Sequence of protein 2:
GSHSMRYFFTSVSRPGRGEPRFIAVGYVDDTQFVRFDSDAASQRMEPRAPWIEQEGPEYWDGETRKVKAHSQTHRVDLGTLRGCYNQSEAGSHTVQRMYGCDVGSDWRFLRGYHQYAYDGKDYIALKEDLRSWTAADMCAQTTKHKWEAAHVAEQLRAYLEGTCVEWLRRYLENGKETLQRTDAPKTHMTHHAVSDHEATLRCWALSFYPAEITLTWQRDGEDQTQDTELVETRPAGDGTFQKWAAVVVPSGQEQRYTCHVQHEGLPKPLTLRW

Contacts between the two chains:
Residue H114 in protein 2 interacts with residue L3 in protein 1 (closest heavy-atom distance 4.9 Å).
Residue T73 in protein 2 contacts residue Q8 in protein 1 (closest heavy-atom distance 3.7 Å).
Residue Y99 in protein 2 interacts with residue I6 in protein 1 (closest heavy-atom distance 4.3 Å).
Residue F33 in protein 2 is in contact with residue S1 in protein 1 (closest heavy-atom distance 4.7 Å).
Residue Q72 in protein 2 is in contact with residue Q8 in protein 1 (closest heavy-atom distance 4.9 Å).
Residue R97 in protein 2 is in contact with residue Q8 in protein 1 (closest heavy-atom distance 4.8 Å).
Residue V76 in protein 2 contacts residue Q8 in protein 1 (closest heavy-atom distance 3.6 Å).
Residue W147 in protein 2 interacts with residue T7 in protein 1 (closest heavy-atom distance 3.6 Å).
Residue R97 in protein 2 contacts residue T7 in protein 1 (closest heavy-atom distance 2.8 Å).
Residue M5 in protein 2 is in contact with residue S1 in protein 1 (closest heavy-atom distance 3.7 Å).
Residue T143 in protein 2 is in contact with residue V9 in protein 1 (closest heavy-atom distance 3.1 Å).
Residue K66 in protein 2 interacts with residue L2 in protein 1 (closest heavy-atom distance 2.9 Å).
Residue R97 in protein 2 is in contact with residue I6 in protein 1 (closest heavy-atom distance 3.4 Å).
Residue L156 in protein 2 is in contact with residue L3 in protein 1 (closest heavy-atom distance 3.7 Å).
Residue K66 in protein 2 interacts with residue S1 in protein 1 (closest heavy-atom distance 3.8 Å).
Residue Y99 in protein 2 contacts residue L3 in protein 1 (closest heavy-atom distance 3.1 Å).
Residue H114 in protein 2 interacts with residue I6 in protein 1 (closest heavy-atom distance 4.1 Å).
Residue K146 in protein 2 is in contact with residue V9 in protein 1 (closest heavy-atom distance 4.7 Å).
Residue Y116 in protein 2 interacts with residue V9 in protein 1 (closest heavy-atom distance 3.6 Å).
Residue D77 in protein 2 contacts residue T7 in protein 1 (closest heavy-atom distance 4.6 Å).
Residue H70 in protein 2 is in contact with residue L2 in protein 1 (closest heavy-atom distance 4.0 Å).
Residue Y99 in protein 2 contacts residue L2 in protein 1 (closest heavy-atom distance 3.2 Å).
Residue M45 in protein 2 contacts residue L2 in protein 1 (closest heavy-atom distance 4.8 Å).
Residue E63 in protein 2 contacts residue L2 in protein 1 (closest heavy-atom distance 3.1 Å).
Residue W147 in protein 2 interacts with residue Q8 in protein 1 (closest heavy-atom distance 2.7 Å).
Residue D77 in protein 2 interacts with residue V9 in protein 1 (closest heavy-atom distance 2.9 Å).
Residue H70 in protein 2 interacts with residue I6 in protein 1 (closest heavy-atom distance 3.5 Å).
Residue A69 in protein 2 interacts with residue I6 in protein 1 (closest heavy-atom distance 4.7 Å).
Residue L81 in protein 2 contacts residue V9 in protein 1 (closest heavy-atom distance 3.7 Å).
Residue Y123 in protein 2 contacts residue V9 in protein 1 (closest heavy-atom distance 3.4 Å).
Residue E63 in protein 2 interacts with residue S1 in protein 1 (closest heavy-atom distance 3.2 Å).
Residue T143 in protein 2 is in contact with residue Q8 in protein 1 (closest heavy-atom distance 4.6 Å).
Residue Y7 in protein 2 interacts with residue L2 in protein 1 (closest heavy-atom distance 3.5 Å).
Residue F9 in protein 2 contacts residue L2 in protein 1 (closest heavy-atom distance 3.5 Å).
Residue T80 in protein 2 contacts residue V9 in protein 1 (closest heavy-atom distance 3.3 Å).
Residue W147 in protein 2 is in contact with residue V9 in protein 1 (closest heavy-atom distance 4.4 Å).
Residue H74 in protein 2 interacts with residue I6 in protein 1 (closest heavy-atom distance 4.6 Å).
Residue H70 in protein 2 interacts with residue M4 in protein 1 (closest heavy-atom distance 4.2 Å).
Residue K66 in protein 2 is in contact with residue L3 in protein 1 (closest heavy-atom distance 4.1 Å).
Residue W167 in protein 2 contacts residue S1 in protein 1 (closest heavy-atom distance 3.5 Å).
Residue V152 in protein 2 is in contact with residue T7 in protein 1 (closest heavy-atom distance 3.7 Å).
Residue D77 in protein 2 contacts residue Q8 in protein 1 (closest heavy-atom distance 3.4 Å).
Residue L156 in protein 2 interacts with residue W5 in protein 1 (closest heavy-atom distance 4.3 Å).
Residue T73 in protein 2 contacts residue I6 in protein 1 (closest heavy-atom distance 3.2 Å).
Residue Y159 in protein 2 interacts with residue L2 in protein 1 (closest heavy-atom distance 4.0 Å).
Residue T73 in protein 2 is in contact with residue T7 in protein 1 (closest heavy-atom distance 3.9 Å).
Residue V67 in protein 2 is in contact with residue L2 in protein 1 (closest heavy-atom distance 3.5 Å).
Residue Y159 in protein 2 contacts residue L3 in protein 1 (closest heavy-atom distance 3.6 Å).
Residue Y171 in protein 2 contacts residue S1 in protein 1 (closest heavy-atom distance 3.1 Å).
Residue H70 in protein 2 is in contact with residue L3 in protein 1 (closest heavy-atom distance 2.7 Å).
Residue K66 in protein 2 contacts residue M4 in protein 1 (closest heavy-atom distance 3.7 Å).
Residue Y7 in protein 2 is in contact with residue S1 in protein 1 (closest heavy-atom distance 2.6 Å).
Residue Y159 in protein 2 interacts with residue S1 in protein 1 (closest heavy-atom distance 2.4 Å).
Residue Y59 in protein 2 contacts residue S1 in protein 1 (closest heavy-atom distance 3.6 Å).

Sequence of protein 1:
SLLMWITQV

This data describes a binding interaction between two proteins.